Sequence of protein 1:
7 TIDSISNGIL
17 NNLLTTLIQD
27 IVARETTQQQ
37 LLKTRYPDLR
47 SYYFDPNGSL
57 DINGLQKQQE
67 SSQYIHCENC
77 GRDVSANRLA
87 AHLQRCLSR

Sequence of protein 2:
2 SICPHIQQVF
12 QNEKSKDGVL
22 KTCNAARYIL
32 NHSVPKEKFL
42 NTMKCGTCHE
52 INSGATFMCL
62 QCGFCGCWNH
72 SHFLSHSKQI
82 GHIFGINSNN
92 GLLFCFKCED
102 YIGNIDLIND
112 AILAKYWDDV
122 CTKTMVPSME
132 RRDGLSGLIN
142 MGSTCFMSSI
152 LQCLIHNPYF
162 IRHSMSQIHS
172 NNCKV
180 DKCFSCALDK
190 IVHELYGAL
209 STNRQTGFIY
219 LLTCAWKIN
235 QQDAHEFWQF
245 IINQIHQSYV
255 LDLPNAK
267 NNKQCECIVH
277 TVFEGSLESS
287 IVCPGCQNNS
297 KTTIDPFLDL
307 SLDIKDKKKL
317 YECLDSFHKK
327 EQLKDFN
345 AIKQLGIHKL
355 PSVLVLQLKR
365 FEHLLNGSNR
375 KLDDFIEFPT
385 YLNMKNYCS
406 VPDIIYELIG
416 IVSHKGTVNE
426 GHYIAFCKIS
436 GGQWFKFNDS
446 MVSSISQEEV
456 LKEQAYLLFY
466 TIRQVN

Interface contacts:
Residue M130 in protein 2 contacts residue Y42 in protein 1 (closest heavy-atom distance 3.2 Å).
Residue N105 in protein 2 contacts residue T40 in protein 1 (closest heavy-atom distance 3.4 Å).
Residue G55 in protein 2 is in contact with residue T22 in protein 1 (closest heavy-atom distance 3.3 Å).
Residue V447 in protein 2 interacts with residue D57 in protein 1 (closest heavy-atom distance 3.3 Å).
Residue S445 in protein 2 interacts with residue Q64 in protein 1 (closest heavy-atom distance 3.5 Å).
Residue S449 in protein 2 interacts with residue Y49 in protein 1 (closest heavy-atom distance 2.9 Å).
Residue D101 in protein 2 is in contact with residue Q36 in protein 1 (closest heavy-atom distance 3.3 Å).
Residue M130 in protein 2 is in contact with residue R46 in protein 1 (closest heavy-atom distance 3.4 Å).
Residue A56 in protein 2 interacts with residue Q25 in protein 1 (closest heavy-atom distance 3.0 Å).
Residue N141 in protein 2 is in contact with residue A82 in protein 1 (closest heavy-atom distance 3.6 Å).
Residue N90 in protein 2 is in contact with residue T22 in protein 1 (closest heavy-atom distance 3.1 Å).
Residue R133 in protein 2 interacts with residue Y48 in protein 1 (closest heavy-atom distance 3.6 Å).
Residue G55 in protein 2 is in contact with residue Q25 in protein 1 (closest heavy-atom distance 3.5 Å).
Residue S449 in protein 2 contacts residue F50 in protein 1 (closest heavy-atom distance 3.5 Å).
Residue I217 in protein 2 is in contact with residue I71 in protein 1 (closest heavy-atom distance 3.5 Å).
Residue Y102 in protein 2 contacts residue A29 in protein 1 (closest heavy-atom distance 3.5 Å).
Residue N141 in protein 2 contacts residue E66 in protein 1 (closest heavy-atom distance 3.1 Å).
Residue L136 in protein 2 interacts with residue Y48 in protein 1 (closest heavy-atom distance 3.5 Å).
Residue M446 in protein 2 interacts with residue K63 in protein 1 (closest heavy-atom distance 3.6 Å).
Residue N70 in protein 2 is in contact with residue T21 in protein 1 (closest heavy-atom distance 3.3 Å).
Residue L93 in protein 2 is in contact with residue T33 in protein 1 (closest heavy-atom distance 3.6 Å).
Residue G104 in protein 2 contacts residue Q36 in protein 1 (closest heavy-atom distance 2.8 Å).
Residue M446 in protein 2 interacts with residue D57 in protein 1 (closest heavy-atom distance 2.9 Å).
Residue Y102 in protein 2 interacts with residue Q36 in protein 1 (closest heavy-atom distance 3.1 Å).
Residue W224 in protein 2 is in contact with residue L93 in protein 1 (closest heavy-atom distance 3.8 Å).
Residue R133 in protein 2 contacts residue Y42 in protein 1 (closest heavy-atom distance 3.4 Å).
Residue S209 in protein 2 contacts residue Q69 in protein 1 (closest heavy-atom distance 3.1 Å).
Residue M142 in protein 2 interacts with residue L85 in protein 1 (closest heavy-atom distance 3.4 Å).
Residue W224 in protein 2 is in contact with residue S94 in protein 1 (closest heavy-atom distance 3.4 Å).
Residue S54 in protein 2 is in contact with residue T21 in protein 1 (closest heavy-atom distance 3.1 Å).
Residue I52 in protein 2 is in contact with residue N18 in protein 1 (closest heavy-atom distance 3.4 Å).
Residue N53 in protein 2 is in contact with residue T22 in protein 1 (closest heavy-atom distance 3.2 Å).
Residue N53 in protein 2 interacts with residue N18 in protein 1 (closest heavy-atom distance 2.9 Å).
Residue E131 in protein 2 interacts with residue R46 in protein 1 (closest heavy-atom distance 2.8 Å).
Residue I140 in protein 2 is in contact with residue Q69 in protein 1 (closest heavy-atom distance 3.4 Å).
Residue P128 in protein 2 is in contact with residue Y42 in protein 1 (closest heavy-atom distance 2.7 Å).
Residue E51 in protein 2 interacts with residue N18 in protein 1 (closest heavy-atom distance 3.1 Å).
Residue D134 in protein 2 contacts residue Y48 in protein 1 (closest heavy-atom distance 3.0 Å).
Residue I140 in protein 2 interacts with residue E66 in protein 1 (closest heavy-atom distance 3.0 Å).
Residue S54 in protein 2 is in contact with residue N18 in protein 1 (closest heavy-atom distance 3.3 Å).
Residue N90 in protein 2 is in contact with residue R30 in protein 1 (closest heavy-atom distance 3.2 Å).
Residue V127 in protein 2 contacts residue R41 in protein 1 (closest heavy-atom distance 3.2 Å).
Residue M130 in protein 2 interacts with residue L45 in protein 1 (closest heavy-atom distance 3.5 Å).
Residue N91 in protein 2 is in contact with residue R30 in protein 1 (closest heavy-atom distance 3.7 Å).
Residue M130 in protein 2 is in contact with residue D44 in protein 1 (closest heavy-atom distance 3.5 Å).
Residue M142 in protein 2 interacts with residue I71 in protein 1 (closest heavy-atom distance 3.4 Å).
Residue T210 in protein 2 contacts residue Y70 in protein 1 (closest heavy-atom distance 3.6 Å).
Residue N90 in protein 2 is in contact with residue D26 in protein 1 (closest heavy-atom distance 3.8 Å).
Residue S448 in protein 2 contacts residue L56 in protein 1 (closest heavy-atom distance 3.2 Å).
Residue V447 in protein 2 contacts residue I58 in protein 1 (closest heavy-atom distance 2.7 Å).
Residue N141 in protein 2 interacts with residue N83 in protein 1 (closest heavy-atom distance 3.7 Å).
Residue D107 in protein 2 is in contact with residue R41 in protein 1 (closest heavy-atom distance 2.8 Å).
Residue N91 in protein 2 interacts with residue D26 in protein 1 (closest heavy-atom distance 3.2 Å).
Residue N70 in protein 2 is in contact with residue Q25 in protein 1 (closest heavy-atom distance 3.0 Å).
Residue S448 in protein 2 is in contact with residue I58 in protein 1 (closest heavy-atom distance 3.6 Å).
Residue M142 in protein 2 interacts with residue A82 in protein 1 (closest heavy-atom distance 3.2 Å).
Residue L93 in protein 2 interacts with residue A29 in protein 1 (closest heavy-atom distance 3.6 Å).
Residue W69 in protein 2 interacts with residue Q25 in protein 1 (closest heavy-atom distance 3.3 Å).
Residue N105 in protein 2 is in contact with residue Q36 in protein 1 (closest heavy-atom distance 2.8 Å).
Residue M142 in protein 2 is in contact with residue A86 in protein 1 (closest heavy-atom distance 2.8 Å).

This data describes a binding interaction between two proteins.